Sequence of chain A:
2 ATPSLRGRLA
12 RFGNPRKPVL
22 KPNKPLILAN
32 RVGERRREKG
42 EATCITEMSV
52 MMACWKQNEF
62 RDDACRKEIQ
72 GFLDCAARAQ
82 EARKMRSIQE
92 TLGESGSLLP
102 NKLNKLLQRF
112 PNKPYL

Sequence of chain B:
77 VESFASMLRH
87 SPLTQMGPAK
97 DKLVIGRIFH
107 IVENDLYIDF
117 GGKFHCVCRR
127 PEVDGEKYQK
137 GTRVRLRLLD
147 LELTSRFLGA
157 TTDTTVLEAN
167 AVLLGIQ

This data describes a binding interaction between two proteins.

Interface contacts:
Residue L29 in chain A contacts residue L154 in chain B (closest heavy-atom distance 4.0 Å).
Residue I28 in chain A contacts residue G155 in chain B (closest heavy-atom distance 3.7 Å).
Residue N113 in chain A is in contact with residue F153 in chain B (closest heavy-atom distance 4.8 Å).
Residue K114 in chain A interacts with residue G155 in chain B (closest heavy-atom distance 3.9 Å).
Residue L29 in chain A is in contact with residue G155 in chain B (closest heavy-atom distance 4.1 Å).
Residue L27 in chain A contacts residue G155 in chain B (closest heavy-atom distance 4.3 Å).
Residue N113 in chain A is in contact with residue G155 in chain B (closest heavy-atom distance 3.8 Å).
Residue P115 in chain A is in contact with residue T157 in chain B (closest heavy-atom distance 3.8 Å).
Residue F111 in chain A is in contact with residue V162 in chain B (closest heavy-atom distance 4.8 Å).
Residue L6 in chain A contacts residue L154 in chain B (closest heavy-atom distance 3.9 Å).
Residue L29 in chain A contacts residue F153 in chain B (closest heavy-atom distance 3.9 Å).
Residue L27 in chain A contacts residue L154 in chain B (closest heavy-atom distance 3.4 Å).
Residue P112 in chain A interacts with residue T160 in chain B (closest heavy-atom distance 4.5 Å).
Residue I28 in chain A interacts with residue L154 in chain B (closest heavy-atom distance 4.5 Å).
Residue P115 in chain A is in contact with residue A156 in chain B (closest heavy-atom distance 4.9 Å).
Residue L117 in chain A interacts with residue T157 in chain B (closest heavy-atom distance 3.8 Å).
Residue K114 in chain A interacts with residue A156 in chain B (closest heavy-atom distance 3.5 Å).
Residue N113 in chain A contacts residue A156 in chain B (closest heavy-atom distance 3.2 Å).
Residue F111 in chain A contacts residue T161 in chain B (closest heavy-atom distance 4.8 Å).
Residue P115 in chain A contacts residue G155 in chain B (closest heavy-atom distance 3.5 Å).
Residue K114 in chain A contacts residue T157 in chain B (closest heavy-atom distance 2.8 Å).
Residue Y116 in chain A interacts with residue T157 in chain B (closest heavy-atom distance 5.0 Å).
Residue K114 in chain A is in contact with residue T158 in chain B (closest heavy-atom distance 4.0 Å).